Sequence of protein 1:
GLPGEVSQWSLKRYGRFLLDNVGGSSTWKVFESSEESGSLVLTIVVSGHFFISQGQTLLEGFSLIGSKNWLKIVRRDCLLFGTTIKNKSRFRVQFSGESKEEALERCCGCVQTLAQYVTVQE

Residue-level contacts at the interface:
Residue S49 in protein 1 is in contact with residue H35 in protein 2 (closest heavy-atom distance 4.0 Å).
Residue V97 in protein 1 is in contact with residue W36 in protein 2 (closest heavy-atom distance 3.4 Å).
Residue Y25 in protein 1 interacts with residue W51 in protein 2 (closest heavy-atom distance 3.9 Å).
Residue R27 in protein 1 is in contact with residue L19 in protein 2 (closest heavy-atom distance 2.9 Å).
Residue K112 in protein 1 interacts with residue L27 in protein 2 (closest heavy-atom distance 3.7 Å).
Residue Q79 in protein 1 contacts residue E17 in protein 2 (closest heavy-atom distance 3.2 Å).
Residue E16 in protein 1 interacts with residue Y12 in protein 2 (closest heavy-atom distance 3.9 Å).
Residue D32 in protein 1 contacts residue Q24 in protein 2 (closest heavy-atom distance 3.6 Å).
Residue R117 in protein 1 is in contact with residue L48 in protein 2 (closest heavy-atom distance 3.6 Å).
Residue T66 in protein 1 is in contact with residue L13 in protein 2 (closest heavy-atom distance 4.0 Å).
Residue R99 in protein 1 is in contact with residue L49 in protein 2 (closest heavy-atom distance 3.8 Å).
Residue L81 in protein 1 is in contact with residue I15 in protein 2 (closest heavy-atom distance 3.9 Å).
Residue R114 in protein 1 interacts with residue E25 in protein 2 (closest heavy-atom distance 3.3 Å).
Residue F74 in protein 1 contacts residue P10 in protein 2 (closest heavy-atom distance 3.8 Å).
Residue R117 in protein 1 interacts with residue W51 in protein 2 (closest heavy-atom distance 3.1 Å).
Residue L104 in protein 1 is in contact with residue W36 in protein 2 (closest heavy-atom distance 3.4 Å).
Residue F28 in protein 1 is in contact with residue Y39 in protein 2 (closest heavy-atom distance 4.1 Å).
Residue R27 in protein 1 is in contact with residue Q20 in protein 2 (closest heavy-atom distance 3.3 Å).
Residue F105 in protein 1 contacts residue W36 in protein 2 (closest heavy-atom distance 3.9 Å).
Residue R114 in protein 1 interacts with residue L26 in protein 2 (closest heavy-atom distance 4.1 Å).
Residue R27 in protein 1 interacts with residue E25 in protein 2 (closest heavy-atom distance 2.9 Å).
Residue K95 in protein 1 interacts with residue W36 in protein 2 (closest heavy-atom distance 3.4 Å).
Residue L81 in protein 1 contacts residue I18 in protein 2 (closest heavy-atom distance 3.5 Å).
Residue T80 in protein 1 is in contact with residue E17 in protein 2 (closest heavy-atom distance 3.2 Å).
Residue C102 in protein 1 contacts residue L48 in protein 2 (closest heavy-atom distance 3.9 Å).
Residue L104 in protein 1 is in contact with residue Y39 in protein 2 (closest heavy-atom distance 4.1 Å).
Residue V68 in protein 1 interacts with residue Y12 in protein 2 (closest heavy-atom distance 4.0 Å).
Residue L30 in protein 1 interacts with residue Q24 in protein 2 (closest heavy-atom distance 2.8 Å).
Residue N111 in protein 1 interacts with residue C29 in protein 2 (closest heavy-atom distance 2.9 Å).
Residue K95 in protein 1 interacts with residue E33 in protein 2 (closest heavy-atom distance 3.7 Å).
Residue F54 in protein 1 is in contact with residue L19 in protein 2 (closest heavy-atom distance 3.9 Å).
Residue L82 in protein 1 contacts residue L19 in protein 2 (closest heavy-atom distance 3.8 Å).
Residue R117 in protein 1 contacts residue S50 in protein 2 (closest heavy-atom distance 2.4 Å).
Residue F28 in protein 1 interacts with residue L27 in protein 2 (closest heavy-atom distance 3.7 Å).
Residue R24 in protein 1 interacts with residue W51 in protein 2 (closest heavy-atom distance 3.3 Å).
Residue S113 in protein 1 is in contact with residue L26 in protein 2 (closest heavy-atom distance 3.7 Å).
Residue Q79 in protein 1 interacts with residue Q14 in protein 2 (closest heavy-atom distance 3.4 Å).
Residue R27 in protein 1 contacts residue I21 in protein 2 (closest heavy-atom distance 3.8 Å).
Residue F28 in protein 1 is in contact with residue E25 in protein 2 (closest heavy-atom distance 3.5 Å).
Residue S113 in protein 1 is in contact with residue L27 in protein 2 (closest heavy-atom distance 2.9 Å).
Residue R114 in protein 1 contacts residue I21 in protein 2 (closest heavy-atom distance 3.7 Å).
Residue G26 in protein 1 interacts with residue W51 in protein 2 (closest heavy-atom distance 4.1 Å).
Residue K52 in protein 1 contacts residue E25 in protein 2 (closest heavy-atom distance 3.8 Å).
Residue C102 in protein 1 contacts residue W51 in protein 2 (closest heavy-atom distance 3.9 Å).
Residue R117 in protein 1 is in contact with residue A47 in protein 2 (closest heavy-atom distance 3.9 Å).
Residue L81 in protein 1 is in contact with residue L19 in protein 2 (closest heavy-atom distance 3.0 Å).
Residue Q146 in protein 1 is in contact with residue V40 in protein 2 (closest heavy-atom distance 4.1 Å).
Residue F74 in protein 1 is in contact with residue L13 in protein 2 (closest heavy-atom distance 3.7 Å).
Residue L81 in protein 1 interacts with residue E17 in protein 2 (closest heavy-atom distance 2.8 Å).
Residue Q119 in protein 1 interacts with residue W51 in protein 2 (closest heavy-atom distance 3.8 Å).
Residue F28 in protein 1 interacts with residue H35 in protein 2 (closest heavy-atom distance 3.7 Å).
Residue W51 in protein 1 contacts residue Y39 in protein 2 (closest heavy-atom distance 3.1 Å).
Residue L30 in protein 1 interacts with residue L27 in protein 2 (closest heavy-atom distance 3.6 Å).
Residue D101 in protein 1 interacts with residue L49 in protein 2 (closest heavy-atom distance 4.1 Å).
Residue F74 in protein 1 interacts with residue T8 in protein 2 (closest heavy-atom distance 3.9 Å).
Residue V17 in protein 1 contacts residue Y12 in protein 2 (closest heavy-atom distance 3.3 Å).
Residue Q79 in protein 1 is in contact with residue K16 in protein 2 (closest heavy-atom distance 2.9 Å).
Residue G106 in protein 1 interacts with residue W36 in protein 2 (closest heavy-atom distance 3.6 Å).
Residue S113 in protein 1 is in contact with residue E25 in protein 2 (closest heavy-atom distance 3.6 Å).
Residue Q79 in protein 1 contacts residue I15 in protein 2 (closest heavy-atom distance 3.7 Å).

These two protein chains interact to form a complex.

Sequence of protein 2:
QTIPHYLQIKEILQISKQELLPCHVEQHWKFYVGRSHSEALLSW